Contacts between the two chains:
Residue K254 in chain A is in contact with residue S3 in chain B (closest heavy-atom distance 2.9 Å).
Residue A252 in chain A contacts residue M5 in chain B (closest heavy-atom distance 2.9 Å).
Residue P253 in chain A interacts with residue M5 in chain B (closest heavy-atom distance 3.6 Å).
Residue L47 in chain A is in contact with residue F12 in chain B (closest heavy-atom distance 4.6 Å).
Residue I255 in chain A contacts residue G4 in chain B (closest heavy-atom distance 2.7 Å).
Residue A252 in chain A interacts with residue I8 in chain B (closest heavy-atom distance 3.6 Å).
Residue K254 in chain A is in contact with residue D1 in chain B (closest heavy-atom distance 3.8 Å).
Residue L126 in chain A contacts residue D9 in chain B (closest heavy-atom distance 3.5 Å).
Residue D156 in chain A interacts with residue D1 in chain B (closest heavy-atom distance 5.0 Å).
Residue V45 in chain A interacts with residue S7 in chain B (closest heavy-atom distance 4.9 Å).
Residue E124 in chain A is in contact with residue D9 in chain B (closest heavy-atom distance 2.8 Å).
Residue A252 in chain A contacts residue K6 in chain B (closest heavy-atom distance 3.2 Å).
Residue H44 in chain A interacts with residue I8 in chain B (closest heavy-atom distance 3.0 Å).
Residue H44 in chain A is in contact with residue K6 in chain B (closest heavy-atom distance 4.7 Å).
Residue H44 in chain A contacts residue D9 in chain B (closest heavy-atom distance 4.0 Å).
Residue L126 in chain A interacts with residue I8 in chain B (closest heavy-atom distance 4.5 Å).
Residue I255 in chain A is in contact with residue M5 in chain B (closest heavy-atom distance 3.5 Å).
Residue M40 in chain A interacts with residue I8 in chain B (closest heavy-atom distance 3.2 Å).
Residue H44 in chain A contacts residue S7 in chain B (closest heavy-atom distance 3.2 Å).
Residue P234 in chain A is in contact with residue F11 in chain B (closest heavy-atom distance 3.5 Å).
Residue L251 in chain A is in contact with residue M5 in chain B (closest heavy-atom distance 4.0 Å).
Residue D232 in chain A interacts with residue F11 in chain B (closest heavy-atom distance 3.4 Å).
Residue I255 in chain A contacts residue S3 in chain B (closest heavy-atom distance 2.6 Å).
Residue V45 in chain A is in contact with residue K6 in chain B (closest heavy-atom distance 4.1 Å).
Residue G127 in chain A contacts residue F12 in chain B (closest heavy-atom distance 3.7 Å).
Residue I255 in chain A contacts residue K6 in chain B (closest heavy-atom distance 3.7 Å).
Residue A252 in chain A interacts with residue S7 in chain B (closest heavy-atom distance 4.7 Å).
Residue P253 in chain A contacts residue F11 in chain B (closest heavy-atom distance 3.6 Å).
Residue P253 in chain A interacts with residue G4 in chain B (closest heavy-atom distance 4.6 Å).
Residue P234 in chain A contacts residue I8 in chain B (closest heavy-atom distance 4.0 Å).
Residue V233 in chain A interacts with residue F11 in chain B (closest heavy-atom distance 4.3 Å).
Residue L47 in chain A interacts with residue I8 in chain B (closest heavy-atom distance 4.1 Å).
Residue I128 in chain A is in contact with residue F12 in chain B (closest heavy-atom distance 3.7 Å).
Residue Y250 in chain A interacts with residue F12 in chain B (closest heavy-atom distance 4.0 Å).
Residue K254 in chain A is in contact with residue M5 in chain B (closest heavy-atom distance 3.9 Å).
Residue K254 in chain A interacts with residue G4 in chain B (closest heavy-atom distance 3.4 Å).
Residue M40 in chain A contacts residue D9 in chain B (closest heavy-atom distance 3.1 Å).
Residue Y250 in chain A is in contact with residue I8 in chain B (closest heavy-atom distance 3.7 Å).
Residue P129 in chain A contacts residue F12 in chain B (closest heavy-atom distance 4.0 Å).
Residue S46 in chain A contacts residue I8 in chain B (closest heavy-atom distance 3.9 Å).
Residue V45 in chain A contacts residue I8 in chain B (closest heavy-atom distance 3.5 Å).
Residue L126 in chain A contacts residue F12 in chain B (closest heavy-atom distance 3.4 Å).
Residue A252 in chain A is in contact with residue F11 in chain B (closest heavy-atom distance 3.8 Å).
Residue A208 in chain A contacts residue M5 in chain B (closest heavy-atom distance 3.5 Å).
Residue F207 in chain A interacts with residue M5 in chain B (closest heavy-atom distance 4.4 Å).
Residue E256 in chain A interacts with residue S3 in chain B (closest heavy-atom distance 2.7 Å).
Residue L251 in chain A contacts residue I8 in chain B (closest heavy-atom distance 4.0 Å).
Residue P234 in chain A contacts residue F12 in chain B (closest heavy-atom distance 4.0 Å).
Residue V45 in chain A interacts with residue M5 in chain B (closest heavy-atom distance 3.8 Å).
Residue P253 in chain A interacts with residue K6 in chain B (closest heavy-atom distance 4.2 Å).

Sequence of chain A:
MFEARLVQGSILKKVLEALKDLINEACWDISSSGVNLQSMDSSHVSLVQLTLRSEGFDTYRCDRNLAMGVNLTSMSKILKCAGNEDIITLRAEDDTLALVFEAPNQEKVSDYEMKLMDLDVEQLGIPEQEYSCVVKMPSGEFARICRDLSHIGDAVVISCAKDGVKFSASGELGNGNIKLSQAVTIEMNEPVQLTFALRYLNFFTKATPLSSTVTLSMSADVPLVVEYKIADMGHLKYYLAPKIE

Sequence of chain B:
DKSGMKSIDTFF

This data describes a binding interaction between two proteins.